These two protein chains interact to form a complex.

Interface contacts:
Residue M5 in chain B contacts residue L1 in chain A (closest heavy-atom distance 4.3 Å).
Residue L81 in chain B interacts with residue V9 in chain A (closest heavy-atom distance 4.1 Å).
Residue H70 in chain B is in contact with residue L2 in chain A (closest heavy-atom distance 4.3 Å).
Residue Y159 in chain B interacts with residue L2 in chain A (closest heavy-atom distance 3.8 Å).
Residue D77 in chain B contacts residue A7 in chain A (closest heavy-atom distance 4.8 Å).
Residue K66 in chain B interacts with residue F6 in chain A (closest heavy-atom distance 3.4 Å).
Residue Y99 in chain B contacts residue L2 in chain A (closest heavy-atom distance 3.9 Å).
Residue H70 in chain B interacts with residue G3 in chain A (closest heavy-atom distance 3.4 Å).
Residue T80 in chain B contacts residue V9 in chain A (closest heavy-atom distance 2.8 Å).
Residue Q155 in chain B is in contact with residue W4 in chain A (closest heavy-atom distance 4.9 Å).
Residue D77 in chain B contacts residue V9 in chain A (closest heavy-atom distance 2.8 Å).
Residue E63 in chain B contacts residue L1 in chain A (closest heavy-atom distance 3.3 Å).
Residue A69 in chain B is in contact with residue F6 in chain A (closest heavy-atom distance 3.1 Å).
Residue T163 in chain B contacts residue W4 in chain A (closest heavy-atom distance 3.2 Å).
Residue R97 in chain B is in contact with residue V5 in chain A (closest heavy-atom distance 4.8 Å).
Residue Y59 in chain B contacts residue L1 in chain A (closest heavy-atom distance 4.2 Å).
Residue Q155 in chain B interacts with residue V5 in chain A (closest heavy-atom distance 3.5 Å).
Residue D77 in chain B interacts with residue Q8 in chain A (closest heavy-atom distance 3.4 Å).
Residue T143 in chain B is in contact with residue Q8 in chain A (closest heavy-atom distance 4.7 Å).
Residue E63 in chain B interacts with residue L2 in chain A (closest heavy-atom distance 2.8 Å).
Residue H70 in chain B interacts with residue W4 in chain A (closest heavy-atom distance 4.8 Å).
Residue V152 in chain B interacts with residue V5 in chain A (closest heavy-atom distance 3.7 Å).
Residue K66 in chain B is in contact with residue L2 in chain A (closest heavy-atom distance 2.7 Å).
Residue Y123 in chain B contacts residue V9 in chain A (closest heavy-atom distance 3.9 Å).
Residue V152 in chain B interacts with residue A7 in chain A (closest heavy-atom distance 4.2 Å).
Residue Y99 in chain B interacts with residue G3 in chain A (closest heavy-atom distance 3.1 Å).
Residue L156 in chain B contacts residue V5 in chain A (closest heavy-atom distance 3.0 Å).
Residue W167 in chain B contacts residue L1 in chain A (closest heavy-atom distance 3.8 Å).
Residue R97 in chain B is in contact with residue A7 in chain A (closest heavy-atom distance 4.3 Å).
Residue Y171 in chain B contacts residue L1 in chain A (closest heavy-atom distance 2.9 Å).
Residue Y159 in chain B interacts with residue W4 in chain A (closest heavy-atom distance 4.0 Å).
Residue Y84 in chain B is in contact with residue V9 in chain A (closest heavy-atom distance 2.5 Å).
Residue Y7 in chain B is in contact with residue L2 in chain A (closest heavy-atom distance 3.4 Å).
Residue T73 in chain B contacts residue Q8 in chain A (closest heavy-atom distance 3.8 Å).
Residue W147 in chain B interacts with residue A7 in chain A (closest heavy-atom distance 3.5 Å).
Residue Y116 in chain B contacts residue V9 in chain A (closest heavy-atom distance 4.3 Å).
Residue M45 in chain B interacts with residue L2 in chain A (closest heavy-atom distance 4.4 Å).
Residue W147 in chain B contacts residue V9 in chain A (closest heavy-atom distance 4.2 Å).
Residue W147 in chain B contacts residue Q8 in chain A (closest heavy-atom distance 3.2 Å).
Residue K66 in chain B interacts with residue G3 in chain A (closest heavy-atom distance 3.5 Å).
Residue Y159 in chain B interacts with residue G3 in chain A (closest heavy-atom distance 3.5 Å).
Residue K146 in chain B contacts residue Q8 in chain A (closest heavy-atom distance 4.5 Å).
Residue T73 in chain B is in contact with residue A7 in chain A (closest heavy-atom distance 4.1 Å).
Residue Y159 in chain B interacts with residue L1 in chain A (closest heavy-atom distance 2.5 Å).
Residue T163 in chain B interacts with residue L1 in chain A (closest heavy-atom distance 3.9 Å).
Residue H70 in chain B contacts residue F6 in chain A (closest heavy-atom distance 3.1 Å).
Residue K66 in chain B is in contact with residue W4 in chain A (closest heavy-atom distance 4.7 Å).
Residue K146 in chain B interacts with residue V9 in chain A (closest heavy-atom distance 3.6 Å).
Residue Y7 in chain B is in contact with residue L1 in chain A (closest heavy-atom distance 3.0 Å).
Residue T73 in chain B interacts with residue F6 in chain A (closest heavy-atom distance 4.0 Å).
Residue K66 in chain B is in contact with residue L1 in chain A (closest heavy-atom distance 3.2 Å).
Residue F9 in chain B contacts residue L2 in chain A (closest heavy-atom distance 3.4 Å).
Residue V67 in chain B is in contact with residue L2 in chain A (closest heavy-atom distance 3.8 Å).
Residue T143 in chain B is in contact with residue V9 in chain A (closest heavy-atom distance 3.1 Å).
Residue V76 in chain B interacts with residue Q8 in chain A (closest heavy-atom distance 3.3 Å).

Sequence of chain B:
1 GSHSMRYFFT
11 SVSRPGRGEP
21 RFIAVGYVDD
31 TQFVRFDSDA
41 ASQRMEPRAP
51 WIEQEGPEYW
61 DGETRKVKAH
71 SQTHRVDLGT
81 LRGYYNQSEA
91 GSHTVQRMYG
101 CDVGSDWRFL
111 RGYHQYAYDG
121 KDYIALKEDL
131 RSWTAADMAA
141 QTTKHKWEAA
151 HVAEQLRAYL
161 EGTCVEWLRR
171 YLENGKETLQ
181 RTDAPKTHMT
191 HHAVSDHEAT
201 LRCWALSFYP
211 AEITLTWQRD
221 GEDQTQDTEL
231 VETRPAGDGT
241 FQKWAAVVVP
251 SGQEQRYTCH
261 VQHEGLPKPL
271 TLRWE

Sequence of chain A:
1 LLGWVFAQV